The following describes two proteins that form a bound complex.

Residue-level contacts at the interface:
Residue G71 in chain A interacts with residue D7 in chain B (closest heavy-atom distance 2.7 Å).
Residue A53 in chain A is in contact with residue I4 in chain B (closest heavy-atom distance 2.9 Å).
Residue S38 in chain A is in contact with residue I17 in chain B (closest heavy-atom distance 3.1 Å).
Residue K2 in chain A is in contact with residue Q55 in chain B (closest heavy-atom distance 3.3 Å).
Residue K9 in chain A contacts residue G47 in chain B (closest heavy-atom distance 3.0 Å).
Residue L52 in chain A interacts with residue I4 in chain B (closest heavy-atom distance 2.7 Å).
Residue F49 in chain A interacts with residue A6 in chain B (closest heavy-atom distance 3.4 Å).
Residue R48 in chain A contacts residue K9 in chain B (closest heavy-atom distance 3.4 Å).
Residue G71 in chain A interacts with residue E10 in chain B (closest heavy-atom distance 3.5 Å).
Residue E77 in chain A is in contact with residue V1 in chain B (closest heavy-atom distance 3.3 Å).
Residue Q55 in chain A interacts with residue K2 in chain B (closest heavy-atom distance 3.4 Å).
Residue H73 in chain A is in contact with residue E10 in chain B (closest heavy-atom distance 2.8 Å).
Residue E77 in chain A contacts residue K2 in chain B (closest heavy-atom distance 3.2 Å).
Residue F49 in chain A contacts residue W5 in chain B (closest heavy-atom distance 3.3 Å).
Residue A3 in chain A interacts with residue A53 in chain B (closest heavy-atom distance 3.4 Å).
Residue I50 in chain A interacts with residue A6 in chain B (closest heavy-atom distance 2.9 Å).
Residue A6 in chain A is in contact with residue I50 in chain B (closest heavy-atom distance 2.9 Å).
Residue R75 in chain A is in contact with residue K2 in chain B (closest heavy-atom distance 3.3 Å).
Residue I41 in chain A is in contact with residue P8 in chain B (closest heavy-atom distance 3.3 Å).
Residue G47 in chain A is in contact with residue D7 in chain B (closest heavy-atom distance 3.4 Å).
Residue R75 in chain A is in contact with residue A3 in chain B (closest heavy-atom distance 2.9 Å).
Residue V1 in chain A interacts with residue Q55 in chain B (closest heavy-atom distance 3.1 Å).
Residue D7 in chain A is in contact with residue R48 in chain B (closest heavy-atom distance 2.8 Å).
Residue G47 in chain A contacts residue K9 in chain B (closest heavy-atom distance 3.0 Å).
Residue E76 in chain A contacts residue V1 in chain B (closest heavy-atom distance 3.5 Å).
Residue G47 in chain A interacts with residue P8 in chain B (closest heavy-atom distance 3.3 Å).
Residue I4 in chain A interacts with residue A53 in chain B (closest heavy-atom distance 2.9 Å).
Residue P8 in chain A contacts residue G47 in chain B (closest heavy-atom distance 3.1 Å).
Residue P8 in chain A interacts with residue N44 in chain B (closest heavy-atom distance 3.3 Å).
Residue W5 in chain A is in contact with residue I50 in chain B (closest heavy-atom distance 3.2 Å).
Residue K2 in chain A interacts with residue V56 in chain B (closest heavy-atom distance 2.8 Å).
Residue E10 in chain A is in contact with residue H73 in chain B (closest heavy-atom distance 2.8 Å).
Residue V1 in chain A is in contact with residue E77 in chain B (closest heavy-atom distance 3.0 Å).
Residue L74 in chain A contacts residue A3 in chain B (closest heavy-atom distance 3.2 Å).
Residue K2 in chain A is in contact with residue R75 in chain B (closest heavy-atom distance 3.3 Å).
Residue L74 in chain A interacts with residue W5 in chain B (closest heavy-atom distance 3.4 Å).
Residue V56 in chain A interacts with residue K2 in chain B (closest heavy-atom distance 2.8 Å).
Residue A3 in chain A is in contact with residue L74 in chain B (closest heavy-atom distance 3.3 Å).
Residue A3 in chain A contacts residue R75 in chain B (closest heavy-atom distance 2.7 Å).
Residue N44 in chain A is in contact with residue P8 in chain B (closest heavy-atom distance 3.5 Å).
Residue G71 in chain A interacts with residue A6 in chain B (closest heavy-atom distance 3.2 Å).
Residue I4 in chain A contacts residue L52 in chain B (closest heavy-atom distance 2.7 Å).
Residue A6 in chain A is in contact with residue F49 in chain B (closest heavy-atom distance 3.4 Å).
Residue E76 in chain A interacts with residue K2 in chain B (closest heavy-atom distance 2.9 Å).
Residue I17 in chain A contacts residue W23 in chain B (closest heavy-atom distance 3.4 Å).
Residue P45 in chain A contacts residue P8 in chain B (closest heavy-atom distance 3.4 Å).
Residue K9 in chain A is in contact with residue P45 in chain B (closest heavy-atom distance 3.1 Å).
Residue E77 in chain A contacts residue A3 in chain B (closest heavy-atom distance 3.3 Å).
Residue D7 in chain A contacts residue G71 in chain B (closest heavy-atom distance 2.7 Å).
Residue E10 in chain A contacts residue G71 in chain B (closest heavy-atom distance 3.4 Å).
Residue A6 in chain A interacts with residue G71 in chain B (closest heavy-atom distance 3.3 Å).
Residue P70 in chain A is in contact with residue V11 in chain B (closest heavy-atom distance 3.4 Å).
Residue W5 in chain A contacts residue H73 in chain B (closest heavy-atom distance 2.9 Å).
Residue A53 in chain A contacts residue A3 in chain B (closest heavy-atom distance 3.4 Å).
Residue V56 in chain A interacts with residue V1 in chain B (closest heavy-atom distance 3.4 Å).
Residue I50 in chain A is in contact with residue W5 in chain B (closest heavy-atom distance 3.4 Å).
Residue R48 in chain A interacts with residue D7 in chain B (closest heavy-atom distance 2.9 Å).
Residue W5 in chain A is in contact with residue F49 in chain B (closest heavy-atom distance 3.2 Å).
Residue H73 in chain A is in contact with residue I4 in chain B (closest heavy-atom distance 3.4 Å).
Residue H73 in chain A contacts residue W5 in chain B (closest heavy-atom distance 2.9 Å).

Sequence of chain A:
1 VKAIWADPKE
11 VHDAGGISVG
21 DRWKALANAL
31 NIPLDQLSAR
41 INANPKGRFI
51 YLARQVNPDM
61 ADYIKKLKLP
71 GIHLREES

Sequence of chain B:
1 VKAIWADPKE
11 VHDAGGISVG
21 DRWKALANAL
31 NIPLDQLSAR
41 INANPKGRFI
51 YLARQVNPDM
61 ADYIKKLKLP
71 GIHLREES